This data describes a binding interaction between two proteins.

Sequence of the second protein:
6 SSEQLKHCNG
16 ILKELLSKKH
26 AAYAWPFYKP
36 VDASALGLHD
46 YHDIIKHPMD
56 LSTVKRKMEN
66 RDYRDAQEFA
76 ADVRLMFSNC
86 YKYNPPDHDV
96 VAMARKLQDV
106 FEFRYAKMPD

Sequence of the first protein:
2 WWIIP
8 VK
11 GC

Residue-level contacts at the interface:
Residue D94 in the second protein interacts with residue W3 in the first protein (closest heavy-atom distance 4.3 Å).
Residue H93 in the second protein interacts with residue V8 in the first protein (closest heavy-atom distance 3.5 Å).
Residue D92 in the second protein interacts with residue V8 in the first protein (closest heavy-atom distance 4.9 Å).
Residue P31 in the second protein interacts with residue W3 in the first protein (closest heavy-atom distance 3.7 Å).
Residue W30 in the second protein is in contact with residue W2 in the first protein (closest heavy-atom distance 3.4 Å).
Residue L41 in the second protein contacts residue P6 in the first protein (closest heavy-atom distance 3.6 Å).
Residue L41 in the second protein contacts residue W3 in the first protein (closest heavy-atom distance 4.0 Å).
Residue D94 in the second protein is in contact with residue V8 in the first protein (closest heavy-atom distance 2.9 Å).
Residue V95 in the second protein is in contact with residue W3 in the first protein (closest heavy-atom distance 3.6 Å).
Residue L43 in the second protein interacts with residue P6 in the first protein (closest heavy-atom distance 4.7 Å).
Residue D94 in the second protein is in contact with residue K9 in the first protein (closest heavy-atom distance 3.3 Å).
Residue W30 in the second protein contacts residue C12 in the first protein (closest heavy-atom distance 3.3 Å).
Residue W30 in the second protein interacts with residue W3 in the first protein (closest heavy-atom distance 3.4 Å).
Residue M98 in the second protein is in contact with residue W3 in the first protein (closest heavy-atom distance 3.9 Å).
Residue V95 in the second protein is in contact with residue V8 in the first protein (closest heavy-atom distance 4.9 Å).